This data describes a binding interaction between two proteins.

Contacts between the two chains:
Residue D66 in chain A interacts with residue L12 in chain B (closest heavy-atom distance 3.7 Å).
Residue V70 in chain A interacts with residue D50 in chain B (closest heavy-atom distance 4.6 Å).
Residue L71 in chain A is in contact with residue I58 in chain B (closest heavy-atom distance 4.0 Å).
Residue M74 in chain A is in contact with residue W71 in chain B (closest heavy-atom distance 4.3 Å).
Residue A73 in chain A is in contact with residue T17 in chain B (closest heavy-atom distance 4.4 Å).
Residue S16 in chain A interacts with residue N53 in chain B (closest heavy-atom distance 4.5 Å).
Residue R13 in chain A interacts with residue G57 in chain B (closest heavy-atom distance 3.6 Å).
Residue N69 in chain A is in contact with residue G13 in chain B (closest heavy-atom distance 4.1 Å).
Residue C20 in chain A is in contact with residue I58 in chain B (closest heavy-atom distance 3.4 Å).
Residue A67 in chain A contacts residue V54 in chain B (closest heavy-atom distance 4.6 Å).
Residue M17 in chain A contacts residue I58 in chain B (closest heavy-atom distance 4.4 Å).
Residue A73 in chain A is in contact with residue G13 in chain B (closest heavy-atom distance 3.5 Å).
Residue S16 in chain A is in contact with residue G57 in chain B (closest heavy-atom distance 5.0 Å).
Residue L12 in chain A contacts residue Y49 in chain B (closest heavy-atom distance 4.6 Å).
Residue R13 in chain A is in contact with residue E56 in chain B (closest heavy-atom distance 2.5 Å).
Residue N69 in chain A interacts with residue L12 in chain B (closest heavy-atom distance 5.0 Å).
Residue M17 in chain A interacts with residue G57 in chain B (closest heavy-atom distance 3.8 Å).
Residue V70 in chain A interacts with residue V54 in chain B (closest heavy-atom distance 3.0 Å).
Residue D66 in chain A is in contact with residue D50 in chain B (closest heavy-atom distance 4.2 Å).
Residue M74 in chain A is in contact with residue L60 in chain B (closest heavy-atom distance 3.7 Å).
Residue V70 in chain A contacts residue T16 in chain B (closest heavy-atom distance 3.9 Å).
Residue A73 in chain A is in contact with residue T16 in chain B (closest heavy-atom distance 3.7 Å).
Residue R13 in chain A is in contact with residue V54 in chain B (closest heavy-atom distance 5.0 Å).
Residue V70 in chain A contacts residue L12 in chain B (closest heavy-atom distance 4.0 Å).
Residue M74 in chain A is in contact with residue T16 in chain B (closest heavy-atom distance 4.5 Å).
Residue N69 in chain A contacts residue T16 in chain B (closest heavy-atom distance 4.9 Å).
Residue R13 in chain A is in contact with residue K63 in chain B (closest heavy-atom distance 4.0 Å).
Residue L89 in chain A is in contact with residue L60 in chain B (closest heavy-atom distance 3.6 Å).
Residue V70 in chain A is in contact with residue I51 in chain B (closest heavy-atom distance 4.7 Å).
Residue M74 in chain A is in contact with residue L55 in chain B (closest heavy-atom distance 4.0 Å).
Residue S16 in chain A interacts with residue V54 in chain B (closest heavy-atom distance 3.1 Å).
Residue S16 in chain A interacts with residue I58 in chain B (closest heavy-atom distance 3.7 Å).
Residue L12 in chain A is in contact with residue D50 in chain B (closest heavy-atom distance 3.3 Å).
Residue L12 in chain A interacts with residue N53 in chain B (closest heavy-atom distance 3.7 Å).
Residue I76 in chain A contacts residue L60 in chain B (closest heavy-atom distance 4.1 Å).
Residue L71 in chain A interacts with residue V54 in chain B (closest heavy-atom distance 4.1 Å).
Residue R13 in chain A contacts residue T52 in chain B (closest heavy-atom distance 5.0 Å).
Residue R13 in chain A contacts residue N53 in chain B (closest heavy-atom distance 3.0 Å).
Residue D66 in chain A contacts residue V54 in chain B (closest heavy-atom distance 4.9 Å).
Residue M74 in chain A interacts with residue V20 in chain B (closest heavy-atom distance 3.4 Å).
Residue L12 in chain A is in contact with residue V54 in chain B (closest heavy-atom distance 4.0 Å).
Residue L89 in chain A is in contact with residue I58 in chain B (closest heavy-atom distance 3.6 Å).

Sequence of chain B:
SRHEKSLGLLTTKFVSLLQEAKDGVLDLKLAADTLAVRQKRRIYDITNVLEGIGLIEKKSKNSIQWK

Sequence of chain A:
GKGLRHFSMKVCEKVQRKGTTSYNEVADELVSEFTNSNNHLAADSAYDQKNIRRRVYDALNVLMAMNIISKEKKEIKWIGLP